Sequence of chain A:
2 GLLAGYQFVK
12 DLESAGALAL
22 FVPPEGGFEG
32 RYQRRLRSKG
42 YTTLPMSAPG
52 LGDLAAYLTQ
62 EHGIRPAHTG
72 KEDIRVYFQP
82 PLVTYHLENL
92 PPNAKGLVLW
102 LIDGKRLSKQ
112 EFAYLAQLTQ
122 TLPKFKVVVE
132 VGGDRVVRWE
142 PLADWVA

Residue-level contacts at the interface:
Residue M153 in chain B contacts residue G134 in chain A (closest heavy-atom distance 3.0 Å).
Residue Y43 in chain B interacts with residue P24 in chain A (closest heavy-atom distance 3.4 Å).
Residue Y43 in chain B contacts residue E26 in chain A (closest heavy-atom distance 3.2 Å).
Residue Y43 in chain B is in contact with residue P25 in chain A (closest heavy-atom distance 3.7 Å).
Residue I75 in chain B interacts with residue T70 in chain A (closest heavy-atom distance 3.1 Å).
Residue N76 in chain B is in contact with residue G71 in chain A (closest heavy-atom distance 3.6 Å).
Residue E133 in chain B interacts with residue S48 in chain A (closest heavy-atom distance 2.2 Å).
Residue R143 in chain B interacts with residue G51 in chain A (closest heavy-atom distance 4.5 Å).
Residue R143 in chain B is in contact with residue R107 in chain A (closest heavy-atom distance 3.1 Å).
Residue V139 in chain B interacts with residue D54 in chain A (closest heavy-atom distance 3.3 Å).
Residue S97 in chain B contacts residue R66 in chain A (closest heavy-atom distance 3.6 Å).
Residue V80 in chain B contacts residue I75 in chain A (closest heavy-atom distance 4.1 Å).
Residue E125 in chain B contacts residue D104 in chain A (closest heavy-atom distance 4.3 Å).
Residue N76 in chain B contacts residue H69 in chain A (closest heavy-atom distance 2.8 Å).
Residue D99 in chain B is in contact with residue A68 in chain A (closest heavy-atom distance 4.1 Å).
Residue L77 in chain B contacts residue A68 in chain A (closest heavy-atom distance 3.9 Å).
Residue Y129 in chain B is in contact with residue P46 in chain A (closest heavy-atom distance 4.5 Å).
Residue T128 in chain B interacts with residue S48 in chain A (closest heavy-atom distance 3.5 Å).
Residue E133 in chain B is in contact with residue M47 in chain A (closest heavy-atom distance 3.2 Å).
Residue A140 in chain B contacts residue G53 in chain A (closest heavy-atom distance 4.3 Å).
Residue N135 in chain B interacts with residue R66 in chain A (closest heavy-atom distance 3.5 Å).
Residue A140 in chain B is in contact with residue L52 in chain A (closest heavy-atom distance 3.5 Å).
Residue N135 in chain B interacts with residue P67 in chain A (closest heavy-atom distance 4.0 Å).
Residue E133 in chain B interacts with residue P46 in chain A (closest heavy-atom distance 4.0 Å).
Residue V139 in chain B is in contact with residue G53 in chain A (closest heavy-atom distance 3.5 Å).
Residue V79 in chain B interacts with residue R66 in chain A (closest heavy-atom distance 4.0 Å).
Residue E125 in chain B contacts residue R107 in chain A (closest heavy-atom distance 3.3 Å).
Residue V79 in chain B interacts with residue P67 in chain A (closest heavy-atom distance 3.2 Å).
Residue I75 in chain B is in contact with residue H69 in chain A (closest heavy-atom distance 4.4 Å).
Residue Y146 in chain B is in contact with residue R107 in chain A (closest heavy-atom distance 4.0 Å).
Residue P42 in chain B contacts residue P25 in chain A (closest heavy-atom distance 3.1 Å).
Residue N76 in chain B is in contact with residue T70 in chain A (closest heavy-atom distance 3.8 Å).
Residue R143 in chain B contacts residue L52 in chain A (closest heavy-atom distance 2.8 Å).
Residue E133 in chain B is in contact with residue P50 in chain A (closest heavy-atom distance 3.9 Å).
Residue D81 in chain B is in contact with residue I75 in chain A (closest heavy-atom distance 4.2 Å).
Residue H95 in chain B is in contact with residue G64 in chain A (closest heavy-atom distance 4.1 Å).
Residue E123 in chain B is in contact with residue R107 in chain A (closest heavy-atom distance 4.0 Å).
Residue R143 in chain B interacts with residue P50 in chain A (closest heavy-atom distance 4.3 Å).
Residue Y136 in chain B is in contact with residue P50 in chain A (closest heavy-atom distance 2.7 Å).
Residue N135 in chain B is in contact with residue I65 in chain A (closest heavy-atom distance 4.0 Å).
Residue K94 in chain B contacts residue R66 in chain A (closest heavy-atom distance 3.8 Å).
Residue L77 in chain B interacts with residue H69 in chain A (closest heavy-atom distance 3.6 Å).
Residue M153 in chain B contacts residue R136 in chain A (closest heavy-atom distance 3.5 Å).
Residue R143 in chain B is in contact with residue L108 in chain A (closest heavy-atom distance 3.3 Å).
Residue Y146 in chain B interacts with residue K106 in chain A (closest heavy-atom distance 3.4 Å).
Residue M153 in chain B interacts with residue D135 in chain A (closest heavy-atom distance 3.6 Å).
Residue R143 in chain B interacts with residue G53 in chain A (closest heavy-atom distance 3.6 Å).
Residue Y136 in chain B is in contact with residue G51 in chain A (closest heavy-atom distance 3.5 Å).
Residue D137 in chain B interacts with residue Y58 in chain A (closest heavy-atom distance 3.4 Å).
Residue I75 in chain B is in contact with residue G71 in chain A (closest heavy-atom distance 4.2 Å).
Residue V79 in chain B interacts with residue A68 in chain A (closest heavy-atom distance 4.1 Å).
Residue R143 in chain B contacts residue A49 in chain A (closest heavy-atom distance 3.4 Å).
Residue P78 in chain B interacts with residue H69 in chain A (closest heavy-atom distance 4.0 Å).
Residue E133 in chain B is in contact with residue G51 in chain A (closest heavy-atom distance 3.3 Å).
Residue H95 in chain B is in contact with residue R66 in chain A (closest heavy-atom distance 3.2 Å).
Residue V79 in chain B interacts with residue I75 in chain A (closest heavy-atom distance 4.3 Å).
Residue D81 in chain B interacts with residue R66 in chain A (closest heavy-atom distance 2.8 Å).
Residue V79 in chain B contacts residue H69 in chain A (closest heavy-atom distance 3.7 Å).
Residue M153 in chain B is in contact with residue P25 in chain A (closest heavy-atom distance 3.6 Å).
Residue Y129 in chain B contacts residue I103 in chain A (closest heavy-atom distance 4.0 Å).

Sequence of chain B:
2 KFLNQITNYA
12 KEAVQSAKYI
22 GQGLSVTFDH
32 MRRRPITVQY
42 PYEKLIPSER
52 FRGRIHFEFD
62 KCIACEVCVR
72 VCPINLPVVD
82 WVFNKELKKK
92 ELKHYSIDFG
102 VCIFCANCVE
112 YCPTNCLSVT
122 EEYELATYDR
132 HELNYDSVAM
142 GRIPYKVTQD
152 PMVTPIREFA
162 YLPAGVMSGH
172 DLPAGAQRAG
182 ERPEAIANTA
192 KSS

The following describes two proteins that form a bound complex.